Sequence of the second protein:
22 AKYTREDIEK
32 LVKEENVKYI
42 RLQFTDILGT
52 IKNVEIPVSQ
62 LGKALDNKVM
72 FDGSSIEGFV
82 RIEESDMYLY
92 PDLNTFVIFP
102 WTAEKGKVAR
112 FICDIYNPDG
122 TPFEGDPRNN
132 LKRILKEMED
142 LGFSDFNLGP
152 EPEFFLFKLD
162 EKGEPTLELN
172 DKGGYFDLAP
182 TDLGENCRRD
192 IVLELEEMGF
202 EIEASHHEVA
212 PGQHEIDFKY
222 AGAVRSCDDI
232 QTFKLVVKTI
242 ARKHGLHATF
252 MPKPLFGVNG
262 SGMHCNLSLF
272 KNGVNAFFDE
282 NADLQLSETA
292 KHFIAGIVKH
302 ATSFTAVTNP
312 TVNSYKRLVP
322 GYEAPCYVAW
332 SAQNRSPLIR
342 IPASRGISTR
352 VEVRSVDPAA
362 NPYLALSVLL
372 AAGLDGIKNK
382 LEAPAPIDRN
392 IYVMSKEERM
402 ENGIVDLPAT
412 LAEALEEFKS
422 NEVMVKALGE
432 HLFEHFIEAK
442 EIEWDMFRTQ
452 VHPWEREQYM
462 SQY

Interface contacts:
Residue R82 in the second protein is in contact with residue R3 in the first protein (closest heavy-atom distance 3.8 Å).
Residue I443 in the second protein contacts residue M7 in the first protein (closest heavy-atom distance 3.6 Å).
Residue F80 in the second protein is in contact with residue R9 in the first protein (closest heavy-atom distance 4.3 Å).
Residue I83 in the second protein interacts with residue R3 in the first protein (closest heavy-atom distance 3.4 Å).
Residue E444 in the second protein contacts residue F10 in the first protein (closest heavy-atom distance 3.6 Å).
Residue F80 in the second protein interacts with residue R3 in the first protein (closest heavy-atom distance 4.7 Å).
Residue V81 in the second protein interacts with residue R3 in the first protein (closest heavy-atom distance 3.6 Å).
Residue M447 in the second protein is in contact with residue F10 in the first protein (closest heavy-atom distance 3.6 Å).
Residue I443 in the second protein interacts with residue F10 in the first protein (closest heavy-atom distance 4.4 Å).
Residue E439 in the second protein is in contact with residue R3 in the first protein (closest heavy-atom distance 3.1 Å).
Residue I83 in the second protein interacts with residue F2 in the first protein (closest heavy-atom distance 3.8 Å).
Residue F80 in the second protein is in contact with residue D6 in the first protein (closest heavy-atom distance 3.3 Å).
Residue F80 in the second protein contacts residue F10 in the first protein (closest heavy-atom distance 3.6 Å).
Residue R82 in the second protein contacts residue D6 in the first protein (closest heavy-atom distance 3.2 Å).
Residue F80 in the second protein interacts with residue M7 in the first protein (closest heavy-atom distance 3.7 Å).
Residue V81 in the second protein contacts residue M7 in the first protein (closest heavy-atom distance 4.3 Å).

These two protein chains interact to form a complex.

Sequence of the first protein:
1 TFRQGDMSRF